Sequence of chain A:
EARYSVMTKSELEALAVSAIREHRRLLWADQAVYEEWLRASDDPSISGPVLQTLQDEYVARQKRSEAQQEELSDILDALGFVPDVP

Contacts between the two chains:
Residue L170 in chain B interacts with residue Q71 in chain A (closest heavy-atom distance 2.8 Å).
Residue N198 in chain B contacts residue R40 in chain A (closest heavy-atom distance 2.8 Å).
Residue S66 in chain B is in contact with residue E87 in chain A (closest heavy-atom distance 3.3 Å).
Residue L182 in chain B is in contact with residue Q85 in chain A (closest heavy-atom distance 3.0 Å).
Residue L235 in chain B is in contact with residue Q78 in chain A (closest heavy-atom distance 3.6 Å).
Residue I62 in chain B interacts with residue R19 in chain A (closest heavy-atom distance 3.6 Å).
Residue K217 in chain B interacts with residue Y50 in chain A (closest heavy-atom distance 3.3 Å).
Residue M175 in chain B is in contact with residue Y50 in chain A (closest heavy-atom distance 3.2 Å).
Residue L182 in chain B is in contact with residue H39 in chain A (closest heavy-atom distance 3.6 Å).
Residue G65 in chain B contacts residue A83 in chain A (closest heavy-atom distance 3.5 Å).
Residue G65 in chain B contacts residue Q84 in chain A (closest heavy-atom distance 3.6 Å).
Residue W186 in chain B is in contact with residue L92 in chain A (closest heavy-atom distance 3.9 Å).
Residue T200 in chain B is in contact with residue R40 in chain A (closest heavy-atom distance 3.6 Å).
Residue R50 in chain B is in contact with residue D72 in chain A (closest heavy-atom distance 3.8 Å).
Residue L235 in chain B is in contact with residue E82 in chain A (closest heavy-atom distance 3.0 Å).
Residue L199 in chain B interacts with residue I36 in chain A (closest heavy-atom distance 3.5 Å).
Residue A165 in chain B interacts with residue Q68 in chain A (closest heavy-atom distance 3.6 Å).
Residue P178 in chain B contacts residue Y50 in chain A (closest heavy-atom distance 3.4 Å).
Residue P178 in chain B is in contact with residue D46 in chain A (closest heavy-atom distance 3.6 Å).
Residue E60 in chain B interacts with residue K79 in chain A (closest heavy-atom distance 3.3 Å).
Residue R179 in chain B interacts with residue Q47 in chain A (closest heavy-atom distance 3.2 Å).
Residue P172 in chain B interacts with residue W53 in chain A (closest heavy-atom distance 3.7 Å).
Residue K173 in chain B interacts with residue D58 in chain A (closest heavy-atom distance 3.0 Å).
Residue E106 in chain B is in contact with residue R19 in chain A (closest heavy-atom distance 2.7 Å).
Residue P178 in chain B is in contact with residue Q47 in chain A (closest heavy-atom distance 3.4 Å).
Residue S177 in chain B interacts with residue Q47 in chain A (closest heavy-atom distance 3.7 Å).
Residue S61 in chain B is in contact with residue A83 in chain A (closest heavy-atom distance 3.5 Å).
Residue T51 in chain B interacts with residue K79 in chain A (closest heavy-atom distance 3.2 Å).
Residue G201 in chain B interacts with residue R40 in chain A (closest heavy-atom distance 3.9 Å).
Residue T200 in chain B contacts residue H39 in chain A (closest heavy-atom distance 3.9 Å).
Residue L199 in chain B contacts residue H39 in chain A (closest heavy-atom distance 3.8 Å).
Residue K173 in chain B is in contact with residue L54 in chain A (closest heavy-atom distance 3.6 Å).
Residue D67 in chain B contacts residue R80 in chain A (closest heavy-atom distance 2.8 Å).
Residue L199 in chain B contacts residue R40 in chain A (closest heavy-atom distance 3.1 Å).
Residue L64 in chain B is in contact with residue A83 in chain A (closest heavy-atom distance 3.5 Å).
Residue P172 in chain B contacts residue S57 in chain A (closest heavy-atom distance 3.2 Å).
Residue V185 in chain B is in contact with residue Q85 in chain A (closest heavy-atom distance 3.4 Å).
Residue K189 in chain B contacts residue S89 in chain A (closest heavy-atom distance 3.2 Å).
Residue L176 in chain B contacts residue Y74 in chain A (closest heavy-atom distance 2.7 Å).
Residue L199 in chain B contacts residue L92 in chain A (closest heavy-atom distance 3.5 Å).
Residue W186 in chain B is in contact with residue Q85 in chain A (closest heavy-atom distance 3.3 Å).
Residue T47 in chain B contacts residue R80 in chain A (closest heavy-atom distance 3.4 Å).
Residue T168 in chain B interacts with residue Q71 in chain A (closest heavy-atom distance 2.8 Å).
Residue L64 in chain B contacts residue K79 in chain A (closest heavy-atom distance 3.7 Å).
Residue Q48 in chain B is in contact with residue E73 in chain A (closest heavy-atom distance 2.5 Å).
Residue L182 in chain B contacts residue S81 in chain A (closest heavy-atom distance 3.7 Å).
Residue L182 in chain B contacts residue L43 in chain A (closest heavy-atom distance 3.8 Å).
Residue R50 in chain B interacts with residue E73 in chain A (closest heavy-atom distance 3.9 Å).
Residue R50 in chain B interacts with residue A76 in chain A (closest heavy-atom distance 3.6 Å).
Residue L170 in chain B contacts residue W53 in chain A (closest heavy-atom distance 3.3 Å).
Residue W186 in chain B is in contact with residue H39 in chain A (closest heavy-atom distance 3.0 Å).
Residue S177 in chain B is in contact with residue Y50 in chain A (closest heavy-atom distance 3.4 Å).
Residue L199 in chain B interacts with residue V98 in chain A (closest heavy-atom distance 3.6 Å).
Residue P172 in chain B interacts with residue Y50 in chain A (closest heavy-atom distance 2.8 Å).
Residue P172 in chain B contacts residue L54 in chain A (closest heavy-atom distance 3.7 Å).
Residue V195 in chain B is in contact with residue V98 in chain A (closest heavy-atom distance 3.9 Å).
Residue Q48 in chain B is in contact with residue A76 in chain A (closest heavy-atom distance 3.5 Å).
Residue K189 in chain B is in contact with residue E86 in chain A (closest heavy-atom distance 2.5 Å).
Residue M175 in chain B is in contact with residue Y74 in chain A (closest heavy-atom distance 3.6 Å).
Residue V169 in chain B interacts with residue Q71 in chain A (closest heavy-atom distance 3.7 Å).

Sequence of chain B:
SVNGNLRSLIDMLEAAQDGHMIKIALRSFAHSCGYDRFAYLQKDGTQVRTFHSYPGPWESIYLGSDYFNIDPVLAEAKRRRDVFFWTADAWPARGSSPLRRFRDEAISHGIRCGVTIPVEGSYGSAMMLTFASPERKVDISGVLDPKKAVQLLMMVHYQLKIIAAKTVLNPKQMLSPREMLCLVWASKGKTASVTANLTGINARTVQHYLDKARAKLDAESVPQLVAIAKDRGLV

These two protein chains interact to form a complex.